Sequence of protein 1:
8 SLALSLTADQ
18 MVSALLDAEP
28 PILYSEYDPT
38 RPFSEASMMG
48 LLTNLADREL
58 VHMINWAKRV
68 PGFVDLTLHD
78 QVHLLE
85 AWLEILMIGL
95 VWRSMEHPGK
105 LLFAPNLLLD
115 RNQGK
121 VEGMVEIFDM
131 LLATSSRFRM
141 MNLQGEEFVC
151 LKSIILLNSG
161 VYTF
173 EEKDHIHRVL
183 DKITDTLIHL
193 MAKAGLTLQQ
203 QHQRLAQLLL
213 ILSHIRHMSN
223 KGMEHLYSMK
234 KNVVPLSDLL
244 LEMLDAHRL

The following describes two proteins that form a bound complex.

Interface contacts:
Residue N62 in protein 1 contacts residue L8 in protein 2 (closest heavy-atom distance 5.0 Å).
Residue H76 in protein 1 contacts residue H6 in protein 2 (closest heavy-atom distance 4.7 Å).
Residue V79 in protein 1 contacts residue L5 in protein 2 (closest heavy-atom distance 3.7 Å).
Residue L75 in protein 1 interacts with residue Q10 in protein 2 (closest heavy-atom distance 3.7 Å).
Residue V79 in protein 1 is in contact with residue L9 in protein 2 (closest heavy-atom distance 3.8 Å).
Residue L75 in protein 1 interacts with residue L9 in protein 2 (closest heavy-atom distance 4.2 Å).
Residue V79 in protein 1 is in contact with residue H6 in protein 2 (closest heavy-atom distance 4.0 Å).
Residue F70 in protein 1 contacts residue L9 in protein 2 (closest heavy-atom distance 4.1 Å).
Residue K65 in protein 1 contacts residue L9 in protein 2 (closest heavy-atom distance 3.9 Å).
Residue L242 in protein 1 interacts with residue L8 in protein 2 (closest heavy-atom distance 3.9 Å).
Residue I61 in protein 1 contacts residue L8 in protein 2 (closest heavy-atom distance 3.5 Å).
Residue L82 in protein 1 interacts with residue L5 in protein 2 (closest heavy-atom distance 4.1 Å).
Residue E245 in protein 1 is in contact with residue K3 in protein 2 (closest heavy-atom distance 3.8 Å).
Residue I61 in protein 1 is in contact with residue L5 in protein 2 (closest heavy-atom distance 3.7 Å).
Residue I61 in protein 1 interacts with residue L9 in protein 2 (closest heavy-atom distance 3.9 Å).
Residue M246 in protein 1 contacts residue L5 in protein 2 (closest heavy-atom distance 3.8 Å).
Residue E245 in protein 1 is in contact with residue I4 in protein 2 (closest heavy-atom distance 2.8 Å).
Residue Q78 in protein 1 interacts with residue L9 in protein 2 (closest heavy-atom distance 3.6 Å).
Residue L242 in protein 1 is in contact with residue L5 in protein 2 (closest heavy-atom distance 4.1 Å).
Residue E245 in protein 1 contacts residue L5 in protein 2 (closest heavy-atom distance 4.1 Å).
Residue E83 in protein 1 interacts with residue L5 in protein 2 (closest heavy-atom distance 3.9 Å).
Residue L82 in protein 1 interacts with residue L9 in protein 2 (closest heavy-atom distance 3.9 Å).
Residue L75 in protein 1 is in contact with residue H6 in protein 2 (closest heavy-atom distance 3.5 Å).
Residue D241 in protein 1 contacts residue I4 in protein 2 (closest heavy-atom distance 3.3 Å).
Residue V58 in protein 1 is in contact with residue L8 in protein 2 (closest heavy-atom distance 5.0 Å).
Residue L242 in protein 1 is in contact with residue I4 in protein 2 (closest heavy-atom distance 3.5 Å).

Sequence of protein 2:
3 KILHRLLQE